Sequence of chain A:
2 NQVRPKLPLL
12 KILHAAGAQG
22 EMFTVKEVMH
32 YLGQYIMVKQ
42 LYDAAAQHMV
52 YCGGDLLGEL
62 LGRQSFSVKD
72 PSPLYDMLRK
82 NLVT

This data describes a binding interaction between two proteins.

Sequence of chain B:
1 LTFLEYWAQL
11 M

Interface contacts:
Residue V69 in chain A contacts residue W7 in chain B (closest heavy-atom distance 3.5 Å).
Residue M30 in chain A is in contact with residue W7 in chain B (closest heavy-atom distance 3.1 Å).
Residue V69 in chain A interacts with residue Q9 in chain B (closest heavy-atom distance 4.8 Å).
Residue A47 in chain A contacts residue L1 in chain B (closest heavy-atom distance 3.9 Å).
Residue G34 in chain A contacts residue F3 in chain B (closest heavy-atom distance 3.6 Å).
Residue V69 in chain A is in contact with residue Y6 in chain B (closest heavy-atom distance 3.1 Å).
Residue V69 in chain A is in contact with residue L10 in chain B (closest heavy-atom distance 3.4 Å).
Residue Y43 in chain A interacts with residue F3 in chain B (closest heavy-atom distance 4.1 Å).
Residue L33 in chain A interacts with residue W7 in chain B (closest heavy-atom distance 4.2 Å).
Residue Y76 in chain A interacts with residue L10 in chain B (closest heavy-atom distance 3.7 Å).
Residue G34 in chain A contacts residue W7 in chain B (closest heavy-atom distance 3.2 Å).
Residue V69 in chain A contacts residue F3 in chain B (closest heavy-atom distance 3.7 Å).
Residue Q48 in chain A contacts residue T2 in chain B (closest heavy-atom distance 3.4 Å).
Residue H31 in chain A contacts residue M11 in chain B (closest heavy-atom distance 4.0 Å).
Residue M30 in chain A is in contact with residue L10 in chain B (closest heavy-atom distance 3.4 Å).
Residue M38 in chain A interacts with residue L4 in chain B (closest heavy-atom distance 3.9 Å).
Residue P72 in chain A contacts residue L10 in chain B (closest heavy-atom distance 4.3 Å).
Residue I37 in chain A interacts with residue F3 in chain B (closest heavy-atom distance 3.8 Å).
Residue Q48 in chain A contacts residue L1 in chain B (closest heavy-atom distance 3.8 Å).
Residue M38 in chain A contacts residue F3 in chain B (closest heavy-atom distance 3.7 Å).
Residue H31 in chain A is in contact with residue W7 in chain B (closest heavy-atom distance 5.0 Å).
Residue Q48 in chain A contacts residue F3 in chain B (closest heavy-atom distance 3.3 Å).
Residue V51 in chain A is in contact with residue W7 in chain B (closest heavy-atom distance 5.0 Å).
Residue H49 in chain A is in contact with residue Y6 in chain B (closest heavy-atom distance 3.6 Å).
Residue Q48 in chain A interacts with residue Y6 in chain B (closest heavy-atom distance 3.7 Å).
Residue V51 in chain A contacts residue F3 in chain B (closest heavy-atom distance 3.8 Å).
Residue K70 in chain A contacts residue Y6 in chain B (closest heavy-atom distance 2.7 Å).
Residue K27 in chain A is in contact with residue M11 in chain B (closest heavy-atom distance 3.8 Å).
Residue M30 in chain A contacts residue M11 in chain B (closest heavy-atom distance 4.1 Å).
Residue I37 in chain A interacts with residue W7 in chain B (closest heavy-atom distance 3.8 Å).
Residue F67 in chain A is in contact with residue W7 in chain B (closest heavy-atom distance 4.1 Å).
Residue L75 in chain A contacts residue W7 in chain B (closest heavy-atom distance 3.5 Å).
Residue A46 in chain A interacts with residue L1 in chain B (closest heavy-atom distance 3.6 Å).
Residue L75 in chain A interacts with residue L10 in chain B (closest heavy-atom distance 4.4 Å).
Residue K70 in chain A contacts residue Q9 in chain B (closest heavy-atom distance 3.4 Å).